Residue-level contacts at the interface:
Residue S33 in chain A is in contact with residue L21 in chain B (closest heavy-atom distance 4.0 Å).
Residue G37 in chain A is in contact with residue M28 in chain B (closest heavy-atom distance 4.1 Å).
Residue L41 in chain A is in contact with residue M28 in chain B (closest heavy-atom distance 4.0 Å).
Residue T23 in chain A is in contact with residue L11 in chain B (closest heavy-atom distance 3.6 Å).
Residue L44 in chain A is in contact with residue Q35 in chain B (closest heavy-atom distance 3.0 Å).
Residue E55 in chain A is in contact with residue I42 in chain B (closest heavy-atom distance 3.5 Å).
Residue E55 in chain A contacts residue K45 in chain B (closest heavy-atom distance 3.8 Å).
Residue L20 in chain A is in contact with residue M7 in chain B (closest heavy-atom distance 3.5 Å).
Residue A16 in chain A contacts residue M7 in chain B (closest heavy-atom distance 3.2 Å).
Residue K73 in chain A contacts residue R59 in chain B (closest heavy-atom distance 3.3 Å).
Residue D52 in chain A interacts with residue Q38 in chain B (closest heavy-atom distance 2.8 Å).
Residue T23 in chain A is in contact with residue N10 in chain B (closest heavy-atom distance 3.1 Å).
Residue L72 in chain A contacts residue A60 in chain B (closest heavy-atom distance 3.9 Å).
Residue R24 in chain A is in contact with residue N10 in chain B (closest heavy-atom distance 3.5 Å).
Residue N62 in chain A contacts residue N49 in chain B (closest heavy-atom distance 3.4 Å).
Residue L27 in chain A is in contact with residue I17 in chain B (closest heavy-atom distance 3.7 Å).
Residue E31 in chain A contacts residue I17 in chain B (closest heavy-atom distance 3.3 Å).
Residue L20 in chain A contacts residue E6 in chain B (closest heavy-atom distance 3.7 Å).
Residue L20 in chain A interacts with residue N10 in chain B (closest heavy-atom distance 4.2 Å).
Residue L20 in chain A interacts with residue R3 in chain B (closest heavy-atom distance 4.1 Å).
Residue E69 in chain A is in contact with residue R52 in chain B (closest heavy-atom distance 2.9 Å).
Residue M26 in chain A interacts with residue V14 in chain B (closest heavy-atom distance 4.1 Å).
Residue E55 in chain A interacts with residue Q38 in chain B (closest heavy-atom distance 3.5 Å).
Residue L51 in chain A is in contact with residue Q35 in chain B (closest heavy-atom distance 3.9 Å).
Residue L51 in chain A interacts with residue Q38 in chain B (closest heavy-atom distance 3.9 Å).
Residue G76 in chain A interacts with residue M63 in chain B (closest heavy-atom distance 4.2 Å).
Residue L41 in chain A is in contact with residue M24 in chain B (closest heavy-atom distance 4.2 Å).
Residue V54 in chain A is in contact with residue I42 in chain B (closest heavy-atom distance 3.8 Å).
Residue K34 in chain A interacts with residue N20 in chain B (closest heavy-atom distance 3.7 Å).
Residue K34 in chain A contacts residue L21 in chain B (closest heavy-atom distance 3.8 Å).
Residue V30 in chain A interacts with residue I17 in chain B (closest heavy-atom distance 3.5 Å).
Residue M65 in chain A contacts residue R52 in chain B (closest heavy-atom distance 3.3 Å).
Residue L44 in chain A is in contact with residue I32 in chain B (closest heavy-atom distance 4.0 Å).
Residue T40 in chain A interacts with residue M28 in chain B (closest heavy-atom distance 3.9 Å).
Residue K34 in chain A is in contact with residue M24 in chain B (closest heavy-atom distance 3.7 Å).
Residue M65 in chain A is in contact with residue I53 in chain B (closest heavy-atom distance 3.9 Å).
Residue I38 in chain A is in contact with residue M24 in chain B (closest heavy-atom distance 3.4 Å).
Residue V30 in chain A contacts residue I18 in chain B (closest heavy-atom distance 4.1 Å).
Residue M58 in chain A is in contact with residue A46 in chain B (closest heavy-atom distance 3.9 Å).
Residue L51 in chain A interacts with residue I39 in chain B (closest heavy-atom distance 4.0 Å).
Residue R24 in chain A contacts residue E6 in chain B (closest heavy-atom distance 2.8 Å).
Residue K66 in chain A contacts residue R52 in chain B (closest heavy-atom distance 3.3 Å).
Residue I61 in chain A contacts residue N49 in chain B (closest heavy-atom distance 3.5 Å).
Residue G37 in chain A interacts with residue M24 in chain B (closest heavy-atom distance 3.4 Å).
Residue L72 in chain A is in contact with residue A56 in chain B (closest heavy-atom distance 3.6 Å).
Residue E55 in chain A contacts residue R41 in chain B (closest heavy-atom distance 3.5 Å).
Residue S19 in chain A contacts residue M7 in chain B (closest heavy-atom distance 3.2 Å).
Residue D17 in chain A interacts with residue R3 in chain B (closest heavy-atom distance 2.7 Å).
Residue N59 in chain A is in contact with residue K45 in chain B (closest heavy-atom distance 2.9 Å).
Residue N62 in chain A is in contact with residue R52 in chain B (closest heavy-atom distance 3.6 Å).
Residue L44 in chain A contacts residue M28 in chain B (closest heavy-atom distance 4.1 Å).
Residue M58 in chain A interacts with residue K45 in chain B (closest heavy-atom distance 4.3 Å).
Residue L44 in chain A interacts with residue E31 in chain B (closest heavy-atom distance 4.2 Å).
Residue L27 in chain A contacts residue V14 in chain B (closest heavy-atom distance 4.0 Å).
Residue G48 in chain A is in contact with residue Q35 in chain B (closest heavy-atom distance 3.9 Å).
Residue M58 in chain A is in contact with residue N49 in chain B (closest heavy-atom distance 3.1 Å).
Residue T23 in chain A interacts with residue M7 in chain B (closest heavy-atom distance 3.6 Å).
Residue L27 in chain A is in contact with residue Q13 in chain B (closest heavy-atom distance 3.6 Å).
Residue L75 in chain A interacts with residue M63 in chain B (closest heavy-atom distance 3.5 Å).
Residue M65 in chain A is in contact with residue A56 in chain B (closest heavy-atom distance 3.6 Å).

Sequence of chain B:
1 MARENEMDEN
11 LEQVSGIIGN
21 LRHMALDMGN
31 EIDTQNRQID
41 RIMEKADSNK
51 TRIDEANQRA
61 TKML

This data describes a binding interaction between two proteins.

Sequence of chain A:
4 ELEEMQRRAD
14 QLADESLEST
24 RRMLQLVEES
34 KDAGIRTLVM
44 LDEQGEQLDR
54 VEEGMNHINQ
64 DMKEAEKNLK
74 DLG